Sequence of the first protein:
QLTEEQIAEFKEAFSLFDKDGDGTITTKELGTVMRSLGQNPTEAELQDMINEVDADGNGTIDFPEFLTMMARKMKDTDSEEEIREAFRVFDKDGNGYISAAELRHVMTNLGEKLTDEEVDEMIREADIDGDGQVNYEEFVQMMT

Residue-level contacts at the interface:
Residue M145 in the first protein is in contact with residue F15 in the second protein (closest heavy-atom distance 3.9 Å).
Residue A88 in the first protein contacts residue F15 in the second protein (closest heavy-atom distance 3.7 Å).
Residue M124 in the first protein interacts with residue I5 in the second protein (closest heavy-atom distance 3.5 Å).
Residue M76 in the first protein contacts residue V9 in the second protein (closest heavy-atom distance 3.8 Å).
Residue D80 in the first protein is in contact with residue F15 in the second protein (closest heavy-atom distance 3.3 Å).
Residue L116 in the first protein interacts with residue E4 in the second protein (closest heavy-atom distance 3.8 Å).
Residue E120 in the first protein interacts with residue E4 in the second protein (closest heavy-atom distance 3.1 Å).
Residue M124 in the first protein is in contact with residue F7 in the second protein (closest heavy-atom distance 3.5 Å).
Residue L105 in the first protein is in contact with residue F7 in the second protein (closest heavy-atom distance 3.9 Å).
Residue M145 in the first protein is in contact with residue V11 in the second protein (closest heavy-atom distance 3.5 Å).
Residue L39 in the first protein contacts residue F16 in the second protein (closest heavy-atom distance 4.0 Å).
Residue M51 in the first protein contacts residue F16 in the second protein (closest heavy-atom distance 3.6 Å).
Residue A88 in the first protein interacts with residue V11 in the second protein (closest heavy-atom distance 4.0 Å).
Residue K75 in the first protein interacts with residue K12 in the second protein (closest heavy-atom distance 2.6 Å).
Residue E14 in the first protein contacts residue R3 in the second protein (closest heavy-atom distance 3.0 Å).
Residue D80 in the first protein interacts with residue K12 in the second protein (closest heavy-atom distance 2.7 Å).
Residue F19 in the first protein is in contact with residue V13 in the second protein (closest heavy-atom distance 3.6 Å).
Residue E11 in the first protein contacts residue I5 in the second protein (closest heavy-atom distance 3.9 Å).
Residue M109 in the first protein is in contact with residue L10 in the second protein (closest heavy-atom distance 3.0 Å).
Residue D78 in the first protein is in contact with residue K12 in the second protein (closest heavy-atom distance 2.9 Å).
Residue E11 in the first protein contacts residue E4 in the second protein (closest heavy-atom distance 3.4 Å).
Residue K75 in the first protein contacts residue V13 in the second protein (closest heavy-atom distance 3.7 Å).
Residue L112 in the first protein contacts residue L10 in the second protein (closest heavy-atom distance 3.8 Å).
Residue E11 in the first protein interacts with residue V9 in the second protein (closest heavy-atom distance 3.4 Å).
Residue M72 in the first protein contacts residue V13 in the second protein (closest heavy-atom distance 3.7 Å).
Residue M145 in the first protein contacts residue R8 in the second protein (closest heavy-atom distance 3.7 Å).
Residue F92 in the first protein is in contact with residue L10 in the second protein (closest heavy-atom distance 3.8 Å).
Residue M145 in the first protein contacts residue K12 in the second protein (closest heavy-atom distance 3.9 Å).
Residue E120 in the first protein interacts with residue R2 in the second protein (closest heavy-atom distance 2.8 Å).
Residue L32 in the first protein interacts with residue F16 in the second protein (closest heavy-atom distance 3.8 Å).
Residue F92 in the first protein is in contact with residue V11 in the second protein (closest heavy-atom distance 4.0 Å).
Residue A15 in the first protein contacts residue V13 in the second protein (closest heavy-atom distance 4.0 Å).
Residue K13 in the first protein contacts residue R3 in the second protein (closest heavy-atom distance 3.7 Å).
Residue A10 in the first protein interacts with residue R1 in the second protein (closest heavy-atom distance 3.3 Å).
Residue E127 in the first protein contacts residue F7 in the second protein (closest heavy-atom distance 2.9 Å).
Residue E84 in the first protein interacts with residue F15 in the second protein (closest heavy-atom distance 3.5 Å).
Residue M144 in the first protein is in contact with residue F7 in the second protein (closest heavy-atom distance 3.7 Å).
Residue E127 in the first protein contacts residue R6 in the second protein (closest heavy-atom distance 3.5 Å).
Residue K115 in the first protein is in contact with residue R2 in the second protein (closest heavy-atom distance 3.2 Å).
Residue L116 in the first protein is in contact with residue R2 in the second protein (closest heavy-atom distance 4.1 Å).
Residue K75 in the first protein contacts residue F16 in the second protein (closest heavy-atom distance 2.8 Å).
Residue V136 in the first protein contacts residue F7 in the second protein (closest heavy-atom distance 4.1 Å).
Residue E11 in the first protein interacts with residue R6 in the second protein (closest heavy-atom distance 2.9 Å).
Residue Q41 in the first protein contacts residue F16 in the second protein (closest heavy-atom distance 3.8 Å).
Residue E7 in the first protein interacts with residue R6 in the second protein (closest heavy-atom distance 4.1 Å).
Residue M36 in the first protein interacts with residue F16 in the second protein (closest heavy-atom distance 3.8 Å).
Residue M76 in the first protein contacts residue K12 in the second protein (closest heavy-atom distance 3.6 Å).
Residue F141 in the first protein is in contact with residue V11 in the second protein (closest heavy-atom distance 3.7 Å).
Residue F19 in the first protein interacts with residue F16 in the second protein (closest heavy-atom distance 3.7 Å).
Residue F12 in the first protein contacts residue V9 in the second protein (closest heavy-atom distance 3.9 Å).
Residue I85 in the first protein interacts with residue F15 in the second protein (closest heavy-atom distance 4.1 Å).
Residue T117 in the first protein interacts with residue R2 in the second protein (closest heavy-atom distance 4.0 Å).
Residue M144 in the first protein interacts with residue R8 in the second protein (closest heavy-atom distance 3.4 Å).
Residue E14 in the first protein interacts with residue I5 in the second protein (closest heavy-atom distance 3.6 Å).
Residue M76 in the first protein interacts with residue R8 in the second protein (closest heavy-atom distance 3.3 Å).
Residue V91 in the first protein interacts with residue V14 in the second protein (closest heavy-atom distance 4.0 Å).
Residue F92 in the first protein contacts residue F7 in the second protein (closest heavy-atom distance 4.0 Å).
Residue L18 in the first protein is in contact with residue I5 in the second protein (closest heavy-atom distance 4.0 Å).
Residue A15 in the first protein interacts with residue I5 in the second protein (closest heavy-atom distance 3.8 Å).
Residue A10 in the first protein is in contact with residue R3 in the second protein (closest heavy-atom distance 3.6 Å).

Sequence of the second protein:
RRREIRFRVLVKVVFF

The following describes two proteins that form a bound complex.